These two protein chains interact to form a complex.

Sequence of the second protein:
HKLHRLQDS

Sequence of the first protein:
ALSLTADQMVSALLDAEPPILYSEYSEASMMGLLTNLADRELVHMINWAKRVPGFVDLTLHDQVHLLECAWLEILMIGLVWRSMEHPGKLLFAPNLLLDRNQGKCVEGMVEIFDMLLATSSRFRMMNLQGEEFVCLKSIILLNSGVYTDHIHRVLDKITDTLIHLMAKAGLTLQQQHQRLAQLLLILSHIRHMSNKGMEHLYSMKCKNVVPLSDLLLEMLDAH

Interface contacts:
Residue L71 in the first protein interacts with residue L9 in the second protein (closest heavy-atom distance 5.0 Å).
Residue V75 in the first protein contacts residue L5 in the second protein (closest heavy-atom distance 3.8 Å).
Residue E241 in the first protein interacts with residue K3 in the second protein (closest heavy-atom distance 3.2 Å).
Residue L78 in the first protein is in contact with residue L5 in the second protein (closest heavy-atom distance 4.2 Å).
Residue V75 in the first protein is in contact with residue H6 in the second protein (closest heavy-atom distance 4.0 Å).
Residue V75 in the first protein is in contact with residue K3 in the second protein (closest heavy-atom distance 3.6 Å).
Residue I57 in the first protein contacts residue L5 in the second protein (closest heavy-atom distance 3.9 Å).
Residue I57 in the first protein contacts residue L9 in the second protein (closest heavy-atom distance 3.9 Å).
Residue K61 in the first protein interacts with residue D11 in the second protein (closest heavy-atom distance 4.7 Å).
Residue K61 in the first protein interacts with residue L9 in the second protein (closest heavy-atom distance 3.6 Å).
Residue E79 in the first protein contacts residue L5 in the second protein (closest heavy-atom distance 3.7 Å).
Residue F66 in the first protein is in contact with residue L9 in the second protein (closest heavy-atom distance 4.4 Å).
Residue Q74 in the first protein contacts residue L9 in the second protein (closest heavy-atom distance 3.7 Å).
Residue E79 in the first protein contacts residue K3 in the second protein (closest heavy-atom distance 2.9 Å).
Residue M242 in the first protein is in contact with residue L5 in the second protein (closest heavy-atom distance 3.7 Å).
Residue L71 in the first protein is in contact with residue H6 in the second protein (closest heavy-atom distance 4.5 Å).
Residue L238 in the first protein is in contact with residue L5 in the second protein (closest heavy-atom distance 4.8 Å).
Residue L78 in the first protein is in contact with residue L9 in the second protein (closest heavy-atom distance 4.2 Å).
Residue E241 in the first protein contacts residue L5 in the second protein (closest heavy-atom distance 4.7 Å).
Residue V75 in the first protein interacts with residue L9 in the second protein (closest heavy-atom distance 3.9 Å).